The following describes two proteins that form a bound complex.

Interface contacts:
Residue L95 in chain B interacts with residue L20 in chain A (closest heavy-atom distance 3.9 Å).
Residue F67 in chain B is in contact with residue A14 in chain A (closest heavy-atom distance 3.6 Å).
Residue N114 in chain B contacts residue K15 in chain A (closest heavy-atom distance 3.8 Å).
Residue Y7 in chain B interacts with residue F13 in chain A (closest heavy-atom distance 3.8 Å).
Residue I66 in chain B is in contact with residue K15 in chain A (closest heavy-atom distance 3.7 Å).
Residue D9 in chain B interacts with residue K17 in chain A (closest heavy-atom distance 2.9 Å).
Residue Y99 in chain B contacts residue K17 in chain A (closest heavy-atom distance 4.4 Å).
Residue Y123 in chain B is in contact with residue L20 in chain A (closest heavy-atom distance 3.6 Å).
Residue Q155 in chain B contacts residue Y18 in chain A (closest heavy-atom distance 3.3 Å).
Residue C76 in chain B contacts residue C19 in chain A (closest heavy-atom distance 2.2 Å).
Residue Y84 in chain B interacts with residue L20 in chain A (closest heavy-atom distance 2.7 Å).
Residue K146 in chain B interacts with residue L20 in chain A (closest heavy-atom distance 3.0 Å).
Residue S77 in chain B is in contact with residue L20 in chain A (closest heavy-atom distance 2.9 Å).
Residue Y116 in chain B is in contact with residue K17 in chain A (closest heavy-atom distance 4.0 Å).
Residue S97 in chain B interacts with residue K17 in chain A (closest heavy-atom distance 2.8 Å).
Residue S77 in chain B is in contact with residue Y18 in chain A (closest heavy-atom distance 4.1 Å).
Residue V152 in chain B interacts with residue Y18 in chain A (closest heavy-atom distance 3.7 Å).
Residue T73 in chain B is in contact with residue Y18 in chain A (closest heavy-atom distance 3.5 Å).
Residue D156 in chain B interacts with residue K16 in chain A (closest heavy-atom distance 4.4 Å).
Residue Y159 in chain B contacts residue A14 in chain A (closest heavy-atom distance 3.8 Å).
Residue V34 in chain B contacts residue F13 in chain A (closest heavy-atom distance 3.8 Å).
Residue I66 in chain B interacts with residue K16 in chain A (closest heavy-atom distance 4.1 Å).
Residue S77 in chain B is in contact with residue C19 in chain A (closest heavy-atom distance 3.5 Å).
Residue W147 in chain B contacts residue L20 in chain A (closest heavy-atom distance 3.7 Å).
Residue T73 in chain B contacts residue C19 in chain A (closest heavy-atom distance 3.5 Å).
Residue T73 in chain B is in contact with residue K17 in chain A (closest heavy-atom distance 3.7 Å).
Residue N80 in chain B contacts residue C19 in chain A (closest heavy-atom distance 3.2 Å).
Residue T163 in chain B interacts with residue A12 in chain A (closest heavy-atom distance 4.3 Å).
Residue W167 in chain B contacts residue A12 in chain A (closest heavy-atom distance 2.7 Å).
Residue K146 in chain B interacts with residue C19 in chain A (closest heavy-atom distance 3.5 Å).
Residue Y171 in chain B contacts residue F13 in chain A (closest heavy-atom distance 3.9 Å).
Residue F22 in chain B contacts residue K17 in chain A (closest heavy-atom distance 4.0 Å).
Residue N70 in chain B is in contact with residue K15 in chain A (closest heavy-atom distance 2.9 Å).
Residue R48 in chain B contacts residue F13 in chain A (closest heavy-atom distance 3.9 Å).
Residue L81 in chain B is in contact with residue L20 in chain A (closest heavy-atom distance 4.2 Å).
Residue D156 in chain B is in contact with residue K15 in chain A (closest heavy-atom distance 2.8 Å).
Residue N63 in chain B is in contact with residue F13 in chain A (closest heavy-atom distance 3.2 Å).
Residue N70 in chain B is in contact with residue K16 in chain A (closest heavy-atom distance 4.0 Å).
Residue N80 in chain B contacts residue L20 in chain A (closest heavy-atom distance 2.8 Å).
Residue I66 in chain B is in contact with residue A12 in chain A (closest heavy-atom distance 3.9 Å).
Residue N70 in chain B is in contact with residue K17 in chain A (closest heavy-atom distance 3.1 Å).
Residue Y116 in chain B is in contact with residue L20 in chain A (closest heavy-atom distance 4.2 Å).
Residue Y7 in chain B is in contact with residue A14 in chain A (closest heavy-atom distance 3.1 Å).
Residue Y159 in chain B is in contact with residue K15 in chain A (closest heavy-atom distance 3.6 Å).
Residue Y99 in chain B interacts with residue K15 in chain A (closest heavy-atom distance 3.2 Å).
Residue Y116 in chain B is in contact with residue K15 in chain A (closest heavy-atom distance 4.2 Å).
Residue D156 in chain B contacts residue Y18 in chain A (closest heavy-atom distance 4.3 Å).
Residue I52 in chain B contacts residue F13 in chain A (closest heavy-atom distance 3.9 Å).
Residue I66 in chain B contacts residue F13 in chain A (closest heavy-atom distance 3.5 Å).
Residue I66 in chain B interacts with residue A14 in chain A (closest heavy-atom distance 4.0 Å).
Residue W60 in chain B interacts with residue F13 in chain A (closest heavy-atom distance 4.3 Å).
Residue R62 in chain B interacts with residue A12 in chain A (closest heavy-atom distance 4.4 Å).
Residue W147 in chain B is in contact with residue Y18 in chain A (closest heavy-atom distance 3.5 Å).
Residue Y99 in chain B contacts residue A14 in chain A (closest heavy-atom distance 3.3 Å).
Residue F67 in chain B contacts residue F13 in chain A (closest heavy-atom distance 3.8 Å).
Residue D74 in chain B contacts residue K17 in chain A (closest heavy-atom distance 2.9 Å).
Residue N63 in chain B is in contact with residue A12 in chain A (closest heavy-atom distance 3.6 Å).
Residue T143 in chain B interacts with residue L20 in chain A (closest heavy-atom distance 2.7 Å).
Residue F33 in chain B is in contact with residue F13 in chain A (closest heavy-atom distance 3.9 Å).
Residue W147 in chain B is in contact with residue C19 in chain A (closest heavy-atom distance 2.8 Å).

Sequence of chain A:
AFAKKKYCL

Sequence of chain B:
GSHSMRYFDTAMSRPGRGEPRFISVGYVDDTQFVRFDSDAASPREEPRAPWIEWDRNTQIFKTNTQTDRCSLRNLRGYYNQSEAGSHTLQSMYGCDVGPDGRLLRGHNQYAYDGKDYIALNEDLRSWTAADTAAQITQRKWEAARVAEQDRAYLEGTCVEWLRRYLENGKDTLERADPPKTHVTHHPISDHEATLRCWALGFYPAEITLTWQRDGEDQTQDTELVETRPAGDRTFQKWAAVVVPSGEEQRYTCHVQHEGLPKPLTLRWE